Sequence of the second protein:
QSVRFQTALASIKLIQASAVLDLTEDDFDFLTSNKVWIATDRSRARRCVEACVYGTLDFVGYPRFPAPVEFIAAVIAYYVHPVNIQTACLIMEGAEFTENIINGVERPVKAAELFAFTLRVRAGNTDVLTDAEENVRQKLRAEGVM

Interface contacts:
Residue A197 in the first protein contacts residue G150 in the second protein (closest heavy-atom distance 4.2 Å).
Residue A198 in the first protein interacts with residue G150 in the second protein (closest heavy-atom distance 4.1 Å).
Residue A197 in the first protein is in contact with residue M152 in the second protein (closest heavy-atom distance 4.5 Å).
Residue M193 in the first protein contacts residue M152 in the second protein (closest heavy-atom distance 4.2 Å).
Residue A197 in the first protein is in contact with residue A148 in the second protein (closest heavy-atom distance 3.4 Å).
Residue D191 in the first protein contacts residue M152 in the second protein (closest heavy-atom distance 3.5 Å).
Residue G194 in the first protein contacts residue M152 in the second protein (closest heavy-atom distance 4.0 Å).
Residue T184 in the first protein is in contact with residue V151 in the second protein (closest heavy-atom distance 3.5 Å).
Residue N201 in the first protein is in contact with residue E149 in the second protein (closest heavy-atom distance 4.1 Å).
Residue G194 in the first protein is in contact with residue G150 in the second protein (closest heavy-atom distance 3.7 Å).
Residue M183 in the first protein contacts residue E149 in the second protein (closest heavy-atom distance 4.4 Å).
Residue M183 in the first protein is in contact with residue G150 in the second protein (closest heavy-atom distance 3.0 Å).
Residue L195 in the first protein is in contact with residue G150 in the second protein (closest heavy-atom distance 4.6 Å).
Residue N201 in the first protein is in contact with residue A148 in the second protein (closest heavy-atom distance 3.8 Å).
Residue A197 in the first protein is in contact with residue R147 in the second protein (closest heavy-atom distance 3.6 Å).
Residue T184 in the first protein is in contact with residue G150 in the second protein (closest heavy-atom distance 5.0 Å).
Residue A198 in the first protein is in contact with residue A148 in the second protein (closest heavy-atom distance 4.5 Å).
Residue A198 in the first protein is in contact with residue E149 in the second protein (closest heavy-atom distance 3.9 Å).
Residue G194 in the first protein contacts residue V151 in the second protein (closest heavy-atom distance 5.0 Å).
Residue T184 in the first protein is in contact with residue P69 in the second protein (closest heavy-atom distance 4.8 Å).

Sequence of the first protein:
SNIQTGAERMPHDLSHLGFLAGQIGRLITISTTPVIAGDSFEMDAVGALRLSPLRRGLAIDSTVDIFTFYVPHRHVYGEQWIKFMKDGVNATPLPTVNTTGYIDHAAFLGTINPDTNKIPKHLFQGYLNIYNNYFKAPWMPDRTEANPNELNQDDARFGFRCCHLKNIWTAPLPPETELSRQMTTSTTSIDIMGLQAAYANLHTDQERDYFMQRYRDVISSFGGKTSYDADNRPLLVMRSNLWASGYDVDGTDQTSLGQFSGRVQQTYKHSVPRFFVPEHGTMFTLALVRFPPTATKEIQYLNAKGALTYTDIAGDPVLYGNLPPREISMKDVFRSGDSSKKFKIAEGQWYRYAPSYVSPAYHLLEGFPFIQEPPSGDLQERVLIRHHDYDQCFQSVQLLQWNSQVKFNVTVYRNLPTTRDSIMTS

The following describes two proteins that form a bound complex.